These two protein chains interact to form a complex.

Sequence of the second protein:
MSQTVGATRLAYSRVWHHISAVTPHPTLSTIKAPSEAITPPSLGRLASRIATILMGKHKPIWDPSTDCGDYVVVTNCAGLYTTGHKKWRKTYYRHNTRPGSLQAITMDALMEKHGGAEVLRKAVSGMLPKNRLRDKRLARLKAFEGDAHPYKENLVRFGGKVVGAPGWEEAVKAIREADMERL

Sequence of the first protein:
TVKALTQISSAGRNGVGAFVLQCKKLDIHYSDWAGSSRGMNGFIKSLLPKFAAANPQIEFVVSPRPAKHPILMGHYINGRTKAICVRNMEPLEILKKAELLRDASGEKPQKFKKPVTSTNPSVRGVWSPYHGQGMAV

Residue-level contacts at the interface:
Residue F158 in the second protein interacts with residue Y131 in the first protein (closest heavy-atom distance 3.8 Å).
Residue V5 in the second protein contacts residue S119 in the first protein (closest heavy-atom distance 3.9 Å).
Residue R49 in the second protein is in contact with residue A137 in the first protein (closest heavy-atom distance 4.2 Å).
Residue W168 in the second protein is in contact with residue G135 in the first protein (closest heavy-atom distance 4.0 Å).
Residue V5 in the second protein interacts with residue V127 in the first protein (closest heavy-atom distance 4.3 Å).
Residue L10 in the second protein is in contact with residue P130 in the first protein (closest heavy-atom distance 3.1 Å).
Residue R176 in the second protein contacts residue Q134 in the first protein (closest heavy-atom distance 4.5 Å).
Residue I53 in the second protein contacts residue V138 in the first protein (closest heavy-atom distance 4.4 Å).
Residue V5 in the second protein is in contact with residue P122 in the first protein (closest heavy-atom distance 3.5 Å).
Residue V163 in the second protein contacts residue M136 in the first protein (closest heavy-atom distance 3.7 Å).
Residue V5 in the second protein interacts with residue T120 in the first protein (closest heavy-atom distance 4.1 Å).
Residue S2 in the second protein contacts residue N121 in the first protein (closest heavy-atom distance 3.6 Å).
Residue W168 in the second protein interacts with residue Q134 in the first protein (closest heavy-atom distance 3.6 Å).
Residue M1 in the second protein interacts with residue S119 in the first protein (closest heavy-atom distance 3.3 Å).
Residue I53 in the second protein contacts residue M136 in the first protein (closest heavy-atom distance 3.6 Å).
Residue V72 in the second protein interacts with residue V138 in the first protein (closest heavy-atom distance 4.5 Å).
Residue G6 in the second protein contacts residue V127 in the first protein (closest heavy-atom distance 4.0 Å).
Residue M1 in the second protein interacts with residue T118 in the first protein (closest heavy-atom distance 3.8 Å).
Residue H18 in the second protein contacts residue V138 in the first protein (closest heavy-atom distance 4.1 Å).
Residue F158 in the second protein interacts with residue G135 in the first protein (closest heavy-atom distance 4.2 Å).
Residue S13 in the second protein interacts with residue Y131 in the first protein (closest heavy-atom distance 2.7 Å).
Residue H58 in the second protein interacts with residue M136 in the first protein (closest heavy-atom distance 3.7 Å).
Residue A11 in the second protein contacts residue W128 in the first protein (closest heavy-atom distance 3.4 Å).
Residue M1 in the second protein interacts with residue K115 in the first protein (closest heavy-atom distance 4.5 Å).
Residue K173 in the second protein interacts with residue Q134 in the first protein (closest heavy-atom distance 4.5 Å).
Residue V15 in the second protein contacts residue Y131 in the first protein (closest heavy-atom distance 3.5 Å).
Residue V172 in the second protein interacts with residue Q134 in the first protein (closest heavy-atom distance 3.8 Å).
Residue L10 in the second protein is in contact with residue S129 in the first protein (closest heavy-atom distance 3.0 Å).
Residue S2 in the second protein interacts with residue S123 in the first protein (closest heavy-atom distance 3.0 Å).
Residue L10 in the second protein interacts with residue H132 in the first protein (closest heavy-atom distance 3.6 Å).
Residue V15 in the second protein contacts residue P130 in the first protein (closest heavy-atom distance 3.7 Å).
Residue W168 in the second protein contacts residue A137 in the first protein (closest heavy-atom distance 4.2 Å).
Residue L10 in the second protein contacts residue Y131 in the first protein (closest heavy-atom distance 4.0 Å).
Residue F158 in the second protein is in contact with residue P130 in the first protein (closest heavy-atom distance 3.7 Å).
Residue R176 in the second protein contacts residue G133 in the first protein (closest heavy-atom distance 3.3 Å).
Residue M1 in the second protein contacts residue V117 in the first protein (closest heavy-atom distance 3.6 Å).
Residue I19 in the second protein is in contact with residue V138 in the first protein (closest heavy-atom distance 3.7 Å).
Residue P60 in the second protein contacts residue W128 in the first protein (closest heavy-atom distance 3.5 Å).
Residue V172 in the second protein contacts residue G133 in the first protein (closest heavy-atom distance 3.4 Å).
Residue S2 in the second protein contacts residue P122 in the first protein (closest heavy-atom distance 3.8 Å).
Residue R176 in the second protein is in contact with residue Y131 in the first protein (closest heavy-atom distance 2.9 Å).
Residue H25 in the second protein contacts residue V138 in the first protein (closest heavy-atom distance 3.0 Å).
Residue V156 in the second protein contacts residue Y131 in the first protein (closest heavy-atom distance 4.5 Å).
Residue A11 in the second protein interacts with residue P130 in the first protein (closest heavy-atom distance 4.5 Å).
Residue V5 in the second protein contacts residue N121 in the first protein (closest heavy-atom distance 3.5 Å).
Residue V5 in the second protein contacts residue S123 in the first protein (closest heavy-atom distance 3.0 Å).
Residue Q3 in the second protein interacts with residue V127 in the first protein (closest heavy-atom distance 3.9 Å).
Residue V163 in the second protein contacts residue A137 in the first protein (closest heavy-atom distance 4.1 Å).
Residue A7 in the second protein interacts with residue V127 in the first protein (closest heavy-atom distance 3.8 Å).
Residue H17 in the second protein is in contact with residue V138 in the first protein (closest heavy-atom distance 3.4 Å).
Residue K59 in the second protein is in contact with residue W128 in the first protein (closest heavy-atom distance 3.7 Å).
Residue H17 in the second protein interacts with residue M136 in the first protein (closest heavy-atom distance 3.7 Å).
Residue R176 in the second protein is in contact with residue H132 in the first protein (closest heavy-atom distance 3.3 Å).
Residue R14 in the second protein contacts residue Y131 in the first protein (closest heavy-atom distance 4.0 Å).
Residue S2 in the second protein is in contact with residue S119 in the first protein (closest heavy-atom distance 3.5 Å).
Residue Q3 in the second protein contacts residue S123 in the first protein (closest heavy-atom distance 3.5 Å).
Residue R49 in the second protein is in contact with residue V138 in the first protein (closest heavy-atom distance 4.3 Å).
Residue R49 in the second protein is in contact with residue M136 in the first protein (closest heavy-atom distance 3.6 Å).
Residue T8 in the second protein interacts with residue V127 in the first protein (closest heavy-atom distance 4.0 Å).
Residue A11 in the second protein interacts with residue V127 in the first protein (closest heavy-atom distance 4.3 Å).